Sequence of protein 2:
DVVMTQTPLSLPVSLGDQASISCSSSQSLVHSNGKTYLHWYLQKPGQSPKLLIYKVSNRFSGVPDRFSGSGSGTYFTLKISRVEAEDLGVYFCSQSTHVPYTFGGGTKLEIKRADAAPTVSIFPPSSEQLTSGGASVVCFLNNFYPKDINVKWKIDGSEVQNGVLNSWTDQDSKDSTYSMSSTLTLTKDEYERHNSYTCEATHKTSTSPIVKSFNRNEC

Sequence of protein 1:
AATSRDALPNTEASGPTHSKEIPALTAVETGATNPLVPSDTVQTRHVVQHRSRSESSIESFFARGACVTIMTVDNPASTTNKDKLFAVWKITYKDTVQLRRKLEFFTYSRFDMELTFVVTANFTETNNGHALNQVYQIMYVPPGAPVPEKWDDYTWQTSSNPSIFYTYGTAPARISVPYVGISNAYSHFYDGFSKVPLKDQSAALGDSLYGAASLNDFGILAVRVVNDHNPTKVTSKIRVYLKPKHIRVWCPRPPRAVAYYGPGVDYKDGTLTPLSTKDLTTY

These two protein chains interact to form a complex.

Contacts between the two chains:
Residue V107 in protein 1 interacts with residue S32 in protein 2 (closest heavy-atom distance 4.8 Å).
Residue A106 in protein 1 interacts with residue S32 in protein 2 (closest heavy-atom distance 4.5 Å).
Residue V107 in protein 1 contacts residue N33 in protein 2 (closest heavy-atom distance 4.4 Å).
Residue A106 in protein 1 is in contact with residue N33 in protein 2 (closest heavy-atom distance 4.9 Å).